Sequence of protein 2:
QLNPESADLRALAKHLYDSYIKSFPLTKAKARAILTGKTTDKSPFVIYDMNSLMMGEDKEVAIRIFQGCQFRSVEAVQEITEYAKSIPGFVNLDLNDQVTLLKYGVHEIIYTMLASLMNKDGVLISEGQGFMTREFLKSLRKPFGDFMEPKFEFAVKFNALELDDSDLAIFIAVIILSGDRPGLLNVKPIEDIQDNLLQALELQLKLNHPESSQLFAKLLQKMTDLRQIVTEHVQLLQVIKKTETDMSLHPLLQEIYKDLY

Interface contacts:
Residue E96 in protein 2 contacts residue A15 in protein 1 (closest heavy-atom distance 4.4 Å).
Residue V113 in protein 2 is in contact with residue E9 in protein 1 (closest heavy-atom distance 4.2 Å).
Residue L109 in protein 2 contacts residue L16 in protein 1 (closest heavy-atom distance 3.9 Å).
Residue V113 in protein 2 interacts with residue L16 in protein 1 (closest heavy-atom distance 3.9 Å).
Residue L109 in protein 2 contacts residue R13 in protein 1 (closest heavy-atom distance 4.2 Å).
Residue K117 in protein 2 interacts with residue I12 in protein 1 (closest heavy-atom distance 3.6 Å).
Residue T95 in protein 2 contacts residue L16 in protein 1 (closest heavy-atom distance 3.5 Å).
Residue V113 in protein 2 interacts with residue R13 in protein 1 (closest heavy-atom distance 3.5 Å).
Residue N110 in protein 2 is in contact with residue R13 in protein 1 (closest heavy-atom distance 3.0 Å).
Residue Q84 in protein 2 is in contact with residue N5 in protein 1 (closest heavy-atom distance 3.9 Å).
Residue L116 in protein 2 contacts residue L16 in protein 1 (closest heavy-atom distance 4.2 Å).
Residue V91 in protein 2 interacts with residue L8 in protein 1 (closest heavy-atom distance 4.1 Å).
Residue H121 in protein 2 is in contact with residue L8 in protein 1 (closest heavy-atom distance 3.6 Å).
Residue K99 in protein 2 contacts residue M17 in protein 1 (closest heavy-atom distance 4.5 Å).
Residue K117 in protein 2 interacts with residue L8 in protein 1 (closest heavy-atom distance 3.8 Å).
Residue V120 in protein 2 is in contact with residue I12 in protein 1 (closest heavy-atom distance 4.6 Å).
Residue Q92 in protein 2 is in contact with residue I11 in protein 1 (closest heavy-atom distance 4.5 Å).
Residue K117 in protein 2 interacts with residue E9 in protein 1 (closest heavy-atom distance 2.7 Å).
Residue K99 in protein 2 is in contact with residue L16 in protein 1 (closest heavy-atom distance 3.8 Å).
Residue K99 in protein 2 interacts with residue A15 in protein 1 (closest heavy-atom distance 2.8 Å).
Residue V88 in protein 2 interacts with residue I11 in protein 1 (closest heavy-atom distance 4.0 Å).
Residue T95 in protein 2 interacts with residue A15 in protein 1 (closest heavy-atom distance 3.8 Å).
Residue Q92 in protein 2 contacts residue A15 in protein 1 (closest heavy-atom distance 4.1 Å).
Residue Q112 in protein 2 contacts residue I12 in protein 1 (closest heavy-atom distance 4.9 Å).
Residue T95 in protein 2 interacts with residue I12 in protein 1 (closest heavy-atom distance 4.2 Å).
Residue Q112 in protein 2 contacts residue L16 in protein 1 (closest heavy-atom distance 3.6 Å).
Residue V91 in protein 2 contacts residue I12 in protein 1 (closest heavy-atom distance 3.8 Å).
Residue L116 in protein 2 is in contact with residue I12 in protein 1 (closest heavy-atom distance 3.7 Å).
Residue V120 in protein 2 contacts residue L8 in protein 1 (closest heavy-atom distance 4.1 Å).
Residue F104 in protein 2 is in contact with residue L16 in protein 1 (closest heavy-atom distance 4.3 Å).
Residue V113 in protein 2 interacts with residue I12 in protein 1 (closest heavy-atom distance 4.1 Å).
Residue V91 in protein 2 is in contact with residue I11 in protein 1 (closest heavy-atom distance 3.9 Å).

The following describes two proteins that form a bound complex.

Sequence of protein 1:
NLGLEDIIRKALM